Sequence of protein 2:
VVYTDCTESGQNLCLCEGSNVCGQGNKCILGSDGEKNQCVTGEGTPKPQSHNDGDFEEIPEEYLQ

The following describes two proteins that form a bound complex.

Residue-level contacts at the interface:
Residue K236 in protein 1 interacts with residue S19 in protein 2 (closest heavy-atom distance 3.1 Å).
Residue R62 in protein 1 is in contact with residue I59 in protein 2 (closest heavy-atom distance 3.1 Å).
Residue W227 in protein 1 contacts residue Y3 in protein 2 (closest heavy-atom distance 3.3 Å).
Residue S22 in protein 1 is in contact with residue L64 in protein 2 (closest heavy-atom distance 3.6 Å).
Residue E25 in protein 1 is in contact with residue H51 in protein 2 (closest heavy-atom distance 2.6 Å).
Residue R20 in protein 1 interacts with residue S50 in protein 2 (closest heavy-atom distance 3.5 Å).
Residue Y71 in protein 1 interacts with residue E57 in protein 2 (closest heavy-atom distance 3.8 Å).
Residue G230 in protein 1 contacts residue Y3 in protein 2 (closest heavy-atom distance 3.0 Å).
Residue W50 in protein 1 is in contact with residue S50 in protein 2 (closest heavy-atom distance 3.5 Å).
Residue Y71 in protein 1 interacts with residue P60 in protein 2 (closest heavy-atom distance 3.2 Å).
Residue W227 in protein 1 is in contact with residue V1 in protein 2 (closest heavy-atom distance 3.0 Å).
Residue Q156 in protein 1 interacts with residue D53 in protein 2 (closest heavy-atom distance 3.3 Å).
Residue W50 in protein 1 is in contact with residue Q49 in protein 2 (closest heavy-atom distance 3.0 Å).
Residue I179 in protein 1 contacts residue V21 in protein 2 (closest heavy-atom distance 2.9 Å).
Residue E229 in protein 1 interacts with residue S19 in protein 2 (closest heavy-atom distance 3.4 Å).
Residue R68 in protein 1 contacts residue F56 in protein 2 (closest heavy-atom distance 2.7 Å).
Residue T69 in protein 1 is in contact with residue D55 in protein 2 (closest heavy-atom distance 3.2 Å).
Residue W148 in protein 1 is in contact with residue T4 in protein 2 (closest heavy-atom distance 2.6 Å).
Residue T69 in protein 1 contacts residue D53 in protein 2 (closest heavy-atom distance 3.4 Å).
Residue G228 in protein 1 is in contact with residue Y3 in protein 2 (closest heavy-atom distance 2.7 Å).
Residue R233 in protein 1 interacts with residue D5 in protein 2 (closest heavy-atom distance 2.8 Å).
Residue K236 in protein 1 interacts with residue N20 in protein 2 (closest heavy-atom distance 3.4 Å).
Residue W50 in protein 1 is in contact with residue V1 in protein 2 (closest heavy-atom distance 3.0 Å).
Residue R233 in protein 1 is in contact with residue L15 in protein 2 (closest heavy-atom distance 2.8 Å).
Residue I78 in protein 1 is in contact with residue I59 in protein 2 (closest heavy-atom distance 2.8 Å).
Residue K21 in protein 1 is in contact with residue L64 in protein 2 (closest heavy-atom distance 3.4 Å).
Residue R178 in protein 1 interacts with residue E17 in protein 2 (closest heavy-atom distance 3.5 Å).
Residue E146 in protein 1 interacts with residue T4 in protein 2 (closest heavy-atom distance 3.3 Å).
Residue R68 in protein 1 is in contact with residue D53 in protein 2 (closest heavy-atom distance 2.5 Å).
Residue L26 in protein 1 contacts residue N52 in protein 2 (closest heavy-atom distance 2.9 Å).
Residue R62 in protein 1 contacts residue F56 in protein 2 (closest heavy-atom distance 3.8 Å).
Residue Q24 in protein 1 interacts with residue F56 in protein 2 (closest heavy-atom distance 3.2 Å).
Residue C231 in protein 1 contacts residue V2 in protein 2 (closest heavy-atom distance 3.4 Å).
Residue E202 in protein 1 is in contact with residue N52 in protein 2 (closest heavy-atom distance 3.4 Å).
Residue G228 in protein 1 contacts residue V2 in protein 2 (closest heavy-atom distance 3.5 Å).
Residue E202 in protein 1 interacts with residue Q49 in protein 2 (closest heavy-atom distance 3.6 Å).
Residue Q24 in protein 1 is in contact with residue G54 in protein 2 (closest heavy-atom distance 3.2 Å).
Residue Q24 in protein 1 is in contact with residue D55 in protein 2 (closest heavy-atom distance 3.4 Å).
Residue Y71 in protein 1 interacts with residue I59 in protein 2 (closest heavy-atom distance 3.7 Å).
Residue L60 in protein 1 contacts residue Y63 in protein 2 (closest heavy-atom distance 3.6 Å).
Residue T69 in protein 1 interacts with residue E57 in protein 2 (closest heavy-atom distance 3.7 Å).
Residue W148 in protein 1 interacts with residue D5 in protein 2 (closest heavy-atom distance 2.8 Å).
Residue L26 in protein 1 contacts residue H51 in protein 2 (closest heavy-atom distance 3.2 Å).
Residue R233 in protein 1 is in contact with residue S19 in protein 2 (closest heavy-atom distance 3.6 Å).
Residue T69 in protein 1 contacts residue F56 in protein 2 (closest heavy-atom distance 3.5 Å).
Residue N143 in protein 1 contacts residue N52 in protein 2 (closest heavy-atom distance 3.4 Å).
Residue E229 in protein 1 is in contact with residue V21 in protein 2 (closest heavy-atom distance 3.1 Å).
Residue H43 in protein 1 is in contact with residue V1 in protein 2 (closest heavy-atom distance 3.1 Å).
Residue I78 in protein 1 interacts with residue Y63 in protein 2 (closest heavy-atom distance 3.6 Å).
Residue L26 in protein 1 contacts residue F56 in protein 2 (closest heavy-atom distance 3.7 Å).
Residue L96 in protein 1 is in contact with residue Y3 in protein 2 (closest heavy-atom distance 3.4 Å).
Residue G228 in protein 1 contacts residue V1 in protein 2 (closest heavy-atom distance 2.7 Å).
Residue G203 in protein 1 contacts residue N52 in protein 2 (closest heavy-atom distance 3.1 Å).
Residue S226 in protein 1 is in contact with residue V1 in protein 2 (closest heavy-atom distance 2.8 Å).
Residue Y47 in protein 1 is in contact with residue V1 in protein 2 (closest heavy-atom distance 3.4 Å).
Residue R178 in protein 1 contacts residue N20 in protein 2 (closest heavy-atom distance 3.5 Å).
Residue R70 in protein 1 is in contact with residue E57 in protein 2 (closest heavy-atom distance 3.7 Å).
Residue E229 in protein 1 contacts residue N20 in protein 2 (closest heavy-atom distance 3.5 Å).
Residue E25 in protein 1 is in contact with residue N52 in protein 2 (closest heavy-atom distance 3.0 Å).
Residue K21 in protein 1 interacts with residue Y63 in protein 2 (closest heavy-atom distance 3.1 Å).

Sequence of protein 1:
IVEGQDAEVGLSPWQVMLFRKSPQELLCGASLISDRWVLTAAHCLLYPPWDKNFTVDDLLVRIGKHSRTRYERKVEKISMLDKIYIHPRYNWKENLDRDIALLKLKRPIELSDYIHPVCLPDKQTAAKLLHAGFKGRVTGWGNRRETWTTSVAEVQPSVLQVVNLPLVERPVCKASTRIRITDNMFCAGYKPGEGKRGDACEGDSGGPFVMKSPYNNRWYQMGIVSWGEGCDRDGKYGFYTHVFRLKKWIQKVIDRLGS